The following describes two proteins that form a bound complex.

Contacts between the two chains:
Residue N35 in the second protein contacts residue P5 in the first protein (closest heavy-atom distance 4.4 Å).
Residue W38 in the second protein is in contact with residue P2 in the first protein (closest heavy-atom distance 3.6 Å).
Residue G36 in the second protein is in contact with residue P5 in the first protein (closest heavy-atom distance 4.6 Å).
Residue F129 in the second protein contacts residue G6 in the first protein (closest heavy-atom distance 3.5 Å).
Residue W38 in the second protein contacts residue N1 in the first protein (closest heavy-atom distance 3.0 Å).
Residue S34 in the second protein is in contact with residue G6 in the first protein (closest heavy-atom distance 3.0 Å).
Residue I73 in the second protein contacts residue G6 in the first protein (closest heavy-atom distance 4.5 Å).
Residue L33 in the second protein contacts residue I8 in the first protein (closest heavy-atom distance 3.4 Å).
Residue L29 in the second protein is in contact with residue F7 in the first protein (closest heavy-atom distance 3.7 Å).
Residue V12 in the second protein interacts with residue F7 in the first protein (closest heavy-atom distance 4.5 Å).
Residue Q77 in the second protein contacts residue F7 in the first protein (closest heavy-atom distance 4.6 Å).
Residue W70 in the second protein contacts residue F7 in the first protein (closest heavy-atom distance 3.8 Å).
Residue G89 in the second protein interacts with residue P5 in the first protein (closest heavy-atom distance 4.6 Å).
Residue L33 in the second protein contacts residue F7 in the first protein (closest heavy-atom distance 3.6 Å).
Residue L33 in the second protein interacts with residue G6 in the first protein (closest heavy-atom distance 3.5 Å).
Residue G36 in the second protein is in contact with residue P3 in the first protein (closest heavy-atom distance 3.4 Å).
Residue Q77 in the second protein is in contact with residue G6 in the first protein (closest heavy-atom distance 4.0 Å).
Residue A32 in the second protein contacts residue G6 in the first protein (closest heavy-atom distance 4.4 Å).
Residue G36 in the second protein contacts residue P2 in the first protein (closest heavy-atom distance 3.3 Å).
Residue A32 in the second protein interacts with residue I8 in the first protein (closest heavy-atom distance 3.3 Å).
Residue Q31 in the second protein is in contact with residue I8 in the first protein (closest heavy-atom distance 4.5 Å).
Residue I73 in the second protein interacts with residue F7 in the first protein (closest heavy-atom distance 3.5 Å).
Residue V16 in the second protein contacts residue F7 in the first protein (closest heavy-atom distance 3.7 Å).
Residue S34 in the second protein contacts residue P5 in the first protein (closest heavy-atom distance 3.4 Å).
Residue F129 in the second protein is in contact with residue P5 in the first protein (closest heavy-atom distance 3.6 Å).
Residue G36 in the second protein interacts with residue P4 in the first protein (closest heavy-atom distance 4.9 Å).
Residue V12 in the second protein interacts with residue M9 in the first protein (closest heavy-atom distance 3.7 Å).
Residue F80 in the second protein contacts residue P5 in the first protein (closest heavy-atom distance 3.9 Å).
Residue S34 in the second protein is in contact with residue P4 in the first protein (closest heavy-atom distance 3.4 Å).
Residue S34 in the second protein interacts with residue I8 in the first protein (closest heavy-atom distance 3.5 Å).
Residue Q77 in the second protein contacts residue P5 in the first protein (closest heavy-atom distance 3.1 Å).
Residue W38 in the second protein contacts residue P3 in the first protein (closest heavy-atom distance 3.7 Å).
Residue S34 in the second protein is in contact with residue P3 in the first protein (closest heavy-atom distance 2.5 Å).
Residue A32 in the second protein is in contact with residue F7 in the first protein (closest heavy-atom distance 4.0 Å).
Residue T37 in the second protein is in contact with residue P2 in the first protein (closest heavy-atom distance 4.3 Å).
Residue F66 in the second protein interacts with residue F7 in the first protein (closest heavy-atom distance 3.4 Å).

Sequence of the second protein:
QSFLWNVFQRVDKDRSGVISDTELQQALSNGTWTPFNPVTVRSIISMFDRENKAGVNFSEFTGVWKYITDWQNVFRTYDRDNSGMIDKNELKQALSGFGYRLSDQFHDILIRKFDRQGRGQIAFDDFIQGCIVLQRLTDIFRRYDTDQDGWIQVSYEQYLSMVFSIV

Sequence of the first protein:
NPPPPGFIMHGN